Sequence of the first protein:
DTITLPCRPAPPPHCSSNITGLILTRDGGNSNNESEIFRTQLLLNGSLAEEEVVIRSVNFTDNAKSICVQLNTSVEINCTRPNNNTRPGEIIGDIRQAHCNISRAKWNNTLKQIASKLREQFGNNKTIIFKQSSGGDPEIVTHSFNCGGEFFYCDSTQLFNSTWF

Sequence of the second protein:
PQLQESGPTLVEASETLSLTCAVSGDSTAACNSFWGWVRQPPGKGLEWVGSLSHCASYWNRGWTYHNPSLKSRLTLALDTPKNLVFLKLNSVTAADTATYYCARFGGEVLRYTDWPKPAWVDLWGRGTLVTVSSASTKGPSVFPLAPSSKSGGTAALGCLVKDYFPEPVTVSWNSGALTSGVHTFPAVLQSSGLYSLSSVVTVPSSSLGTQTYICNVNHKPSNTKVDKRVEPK

Contacts between the two chains:
Residue Y59 in the second protein interacts with residue R116 in the first protein (closest heavy-atom distance 3.7 Å).
Residue Y113 in the second protein contacts residue I115 in the first protein (closest heavy-atom distance 3.1 Å).
Residue L111 in the second protein contacts residue I112 in the first protein (closest heavy-atom distance 3.5 Å).
Residue R112 in the second protein contacts residue I115 in the first protein (closest heavy-atom distance 3.6 Å).
Residue T114 in the second protein interacts with residue I115 in the first protein (closest heavy-atom distance 3.6 Å).
Residue C32 in the second protein interacts with residue I112 in the first protein (closest heavy-atom distance 3.8 Å).
Residue R112 in the second protein is in contact with residue I111 in the first protein (closest heavy-atom distance 4.4 Å).
Residue R112 in the second protein is in contact with residue I112 in the first protein (closest heavy-atom distance 4.5 Å).
Residue A57 in the second protein is in contact with residue N104 in the first protein (closest heavy-atom distance 4.5 Å).
Residue Y59 in the second protein contacts residue N103 in the first protein (closest heavy-atom distance 4.5 Å).
Residue L111 in the second protein is in contact with residue G113 in the first protein (closest heavy-atom distance 2.9 Å).
Residue L111 in the second protein interacts with residue I111 in the first protein (closest heavy-atom distance 4.9 Å).
Residue Y113 in the second protein interacts with residue D114 in the first protein (closest heavy-atom distance 2.9 Å).
Residue D115 in the second protein contacts residue R116 in the first protein (closest heavy-atom distance 3.5 Å).
Residue T114 in the second protein interacts with residue R116 in the first protein (closest heavy-atom distance 3.9 Å).
Residue R112 in the second protein is in contact with residue G113 in the first protein (closest heavy-atom distance 3.4 Å).
Residue T114 in the second protein contacts residue D114 in the first protein (closest heavy-atom distance 3.5 Å).
Residue W60 in the second protein is in contact with residue R116 in the first protein (closest heavy-atom distance 3.9 Å).
Residue D115 in the second protein is in contact with residue D114 in the first protein (closest heavy-atom distance 3.1 Å).
Residue L111 in the second protein interacts with residue R107 in the first protein (closest heavy-atom distance 3.9 Å).
Residue Y113 in the second protein interacts with residue R116 in the first protein (closest heavy-atom distance 4.8 Å).
Residue W60 in the second protein interacts with residue D114 in the first protein (closest heavy-atom distance 3.9 Å).
Residue Y113 in the second protein contacts residue G113 in the first protein (closest heavy-atom distance 3.0 Å).

This data describes a binding interaction between two proteins.